These two protein chains interact to form a complex.

Sequence of protein 2:
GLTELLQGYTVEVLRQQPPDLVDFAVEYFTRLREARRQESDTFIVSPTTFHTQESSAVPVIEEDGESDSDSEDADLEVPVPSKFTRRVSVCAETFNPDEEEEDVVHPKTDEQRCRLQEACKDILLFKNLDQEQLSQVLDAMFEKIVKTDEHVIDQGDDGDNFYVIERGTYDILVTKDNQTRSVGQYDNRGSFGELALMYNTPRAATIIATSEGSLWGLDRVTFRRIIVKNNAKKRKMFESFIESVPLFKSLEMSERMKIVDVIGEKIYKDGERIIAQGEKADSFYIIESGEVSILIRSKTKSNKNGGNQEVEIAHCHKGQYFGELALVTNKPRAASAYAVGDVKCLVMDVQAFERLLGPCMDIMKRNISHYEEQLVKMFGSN

Sequence of protein 1:
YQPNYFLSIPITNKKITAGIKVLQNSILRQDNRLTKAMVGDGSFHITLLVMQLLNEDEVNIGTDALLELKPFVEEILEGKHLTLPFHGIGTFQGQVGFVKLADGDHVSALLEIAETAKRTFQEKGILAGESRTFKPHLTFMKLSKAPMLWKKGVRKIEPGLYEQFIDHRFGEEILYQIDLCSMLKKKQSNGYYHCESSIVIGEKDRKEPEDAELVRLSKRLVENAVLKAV

Contacts between the two chains:
Residue T11 in protein 2 interacts with residue A312 in protein 1 (closest heavy-atom distance 4.0 Å).
Residue T11 in protein 2 contacts residue N311 in protein 1 (closest heavy-atom distance 4.2 Å).
Residue L10 in protein 2 interacts with residue L308 in protein 1 (closest heavy-atom distance 3.9 Å).
Residue Q15 in protein 2 interacts with residue A312 in protein 1 (closest heavy-atom distance 3.7 Å).
Residue L14 in protein 2 interacts with residue V309 in protein 1 (closest heavy-atom distance 4.1 Å).
Residue T18 in protein 2 is in contact with residue V313 in protein 1 (closest heavy-atom distance 4.1 Å).
Residue L14 in protein 2 contacts residue L308 in protein 1 (closest heavy-atom distance 4.5 Å).
Residue V19 in protein 2 interacts with residue A316 in protein 1 (closest heavy-atom distance 3.8 Å).
Residue L22 in protein 2 is in contact with residue A316 in protein 1 (closest heavy-atom distance 4.4 Å).
Residue Q15 in protein 2 contacts residue A316 in protein 1 (closest heavy-atom distance 3.8 Å).
Residue T11 in protein 2 interacts with residue L308 in protein 1 (closest heavy-atom distance 4.6 Å).
Residue Q15 in protein 2 interacts with residue K315 in protein 1 (closest heavy-atom distance 3.4 Å).
Residue T11 in protein 2 contacts residue K315 in protein 1 (closest heavy-atom distance 4.1 Å).
Residue L22 in protein 2 interacts with residue V317 in protein 1 (closest heavy-atom distance 3.9 Å).
Residue T18 in protein 2 is in contact with residue A316 in protein 1 (closest heavy-atom distance 3.5 Å).
Residue L14 in protein 2 is in contact with residue A312 in protein 1 (closest heavy-atom distance 3.7 Å).